Sequence of protein 2:
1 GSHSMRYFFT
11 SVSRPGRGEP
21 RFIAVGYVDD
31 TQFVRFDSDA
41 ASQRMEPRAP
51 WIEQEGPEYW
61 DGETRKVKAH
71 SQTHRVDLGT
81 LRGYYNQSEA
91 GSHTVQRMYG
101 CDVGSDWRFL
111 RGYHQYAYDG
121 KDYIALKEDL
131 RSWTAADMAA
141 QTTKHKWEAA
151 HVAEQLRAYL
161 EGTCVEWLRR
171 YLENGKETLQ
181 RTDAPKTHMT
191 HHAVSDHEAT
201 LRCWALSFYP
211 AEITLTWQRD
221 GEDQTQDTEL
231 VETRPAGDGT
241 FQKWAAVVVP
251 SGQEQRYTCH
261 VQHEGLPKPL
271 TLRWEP

Sequence of protein 1:
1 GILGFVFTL

This data describes a binding interaction between two proteins.

Interface contacts:
Residue L156 in protein 2 interacts with residue F7 in protein 1 (closest heavy-atom distance 3.9 Å).
Residue Y159 in protein 2 contacts residue I2 in protein 1 (closest heavy-atom distance 3.9 Å).
Residue K66 in protein 2 is in contact with residue G1 in protein 1 (closest heavy-atom distance 4.4 Å).
Residue K146 in protein 2 is in contact with residue L9 in protein 1 (closest heavy-atom distance 3.8 Å).
Residue R97 in protein 2 interacts with residue F7 in protein 1 (closest heavy-atom distance 3.5 Å).
Residue K66 in protein 2 is in contact with residue L3 in protein 1 (closest heavy-atom distance 3.6 Å).
Residue H70 in protein 2 interacts with residue F5 in protein 1 (closest heavy-atom distance 4.8 Å).
Residue H70 in protein 2 interacts with residue I2 in protein 1 (closest heavy-atom distance 3.8 Å).
Residue W147 in protein 2 contacts residue T8 in protein 1 (closest heavy-atom distance 3.1 Å).
Residue D77 in protein 2 contacts residue T8 in protein 1 (closest heavy-atom distance 3.5 Å).
Residue H70 in protein 2 is in contact with residue V6 in protein 1 (closest heavy-atom distance 3.5 Å).
Residue V76 in protein 2 is in contact with residue T8 in protein 1 (closest heavy-atom distance 3.9 Å).
Residue K66 in protein 2 contacts residue G4 in protein 1 (closest heavy-atom distance 3.7 Å).
Residue A69 in protein 2 is in contact with residue V6 in protein 1 (closest heavy-atom distance 3.9 Å).
Residue Y159 in protein 2 is in contact with residue G1 in protein 1 (closest heavy-atom distance 2.8 Å).
Residue L81 in protein 2 is in contact with residue L9 in protein 1 (closest heavy-atom distance 3.7 Å).
Residue Y99 in protein 2 interacts with residue I2 in protein 1 (closest heavy-atom distance 3.2 Å).
Residue W147 in protein 2 interacts with residue F7 in protein 1 (closest heavy-atom distance 3.7 Å).
Residue W167 in protein 2 is in contact with residue G1 in protein 1 (closest heavy-atom distance 3.4 Å).
Residue M45 in protein 2 interacts with residue I2 in protein 1 (closest heavy-atom distance 4.6 Å).
Residue T80 in protein 2 is in contact with residue L9 in protein 1 (closest heavy-atom distance 4.5 Å).
Residue W147 in protein 2 contacts residue L9 in protein 1 (closest heavy-atom distance 3.4 Å).
Residue V152 in protein 2 interacts with residue F7 in protein 1 (closest heavy-atom distance 3.8 Å).
Residue K66 in protein 2 is in contact with residue I2 in protein 1 (closest heavy-atom distance 2.8 Å).
Residue Y7 in protein 2 is in contact with residue I2 in protein 1 (closest heavy-atom distance 3.5 Å).
Residue R97 in protein 2 is in contact with residue L3 in protein 1 (closest heavy-atom distance 3.8 Å).
Residue T73 in protein 2 contacts residue T8 in protein 1 (closest heavy-atom distance 4.1 Å).
Residue V67 in protein 2 contacts residue I2 in protein 1 (closest heavy-atom distance 3.5 Å).
Residue Y116 in protein 2 is in contact with residue F7 in protein 1 (closest heavy-atom distance 4.3 Å).
Residue F9 in protein 2 interacts with residue I2 in protein 1 (closest heavy-atom distance 4.2 Å).
Residue Y116 in protein 2 is in contact with residue L9 in protein 1 (closest heavy-atom distance 3.8 Å).
Residue Y159 in protein 2 contacts residue F5 in protein 1 (closest heavy-atom distance 4.8 Å).
Residue I124 in protein 2 contacts residue L9 in protein 1 (closest heavy-atom distance 4.7 Å).
Residue Y171 in protein 2 interacts with residue G1 in protein 1 (closest heavy-atom distance 2.5 Å).
Residue E63 in protein 2 is in contact with residue I2 in protein 1 (closest heavy-atom distance 3.0 Å).
Residue Y84 in protein 2 interacts with residue L9 in protein 1 (closest heavy-atom distance 2.9 Å).
Residue H114 in protein 2 contacts residue L3 in protein 1 (closest heavy-atom distance 4.7 Å).
Residue Y159 in protein 2 is in contact with residue L3 in protein 1 (closest heavy-atom distance 3.3 Å).
Residue L156 in protein 2 is in contact with residue L3 in protein 1 (closest heavy-atom distance 3.8 Å).
Residue H70 in protein 2 interacts with residue L3 in protein 1 (closest heavy-atom distance 3.1 Å).
Residue Y123 in protein 2 interacts with residue L9 in protein 1 (closest heavy-atom distance 3.9 Å).
Residue Y59 in protein 2 interacts with residue G1 in protein 1 (closest heavy-atom distance 4.4 Å).
Residue D77 in protein 2 contacts residue F7 in protein 1 (closest heavy-atom distance 4.7 Å).
Residue E63 in protein 2 contacts residue G1 in protein 1 (closest heavy-atom distance 3.4 Å).
Residue Y7 in protein 2 contacts residue G1 in protein 1 (closest heavy-atom distance 3.1 Å).
Residue K146 in protein 2 is in contact with residue T8 in protein 1 (closest heavy-atom distance 3.0 Å).
Residue D77 in protein 2 is in contact with residue L9 in protein 1 (closest heavy-atom distance 2.7 Å).
Residue Q155 in protein 2 interacts with residue F5 in protein 1 (closest heavy-atom distance 3.5 Å).
Residue M5 in protein 2 interacts with residue G1 in protein 1 (closest heavy-atom distance 4.0 Å).
Residue T143 in protein 2 contacts residue L9 in protein 1 (closest heavy-atom distance 3.2 Å).
Residue T73 in protein 2 interacts with residue F7 in protein 1 (closest heavy-atom distance 3.2 Å).
Residue H114 in protein 2 contacts residue F7 in protein 1 (closest heavy-atom distance 3.9 Å).
Residue T73 in protein 2 contacts residue V6 in protein 1 (closest heavy-atom distance 3.2 Å).
Residue L156 in protein 2 is in contact with residue F5 in protein 1 (closest heavy-atom distance 3.9 Å).
Residue Y99 in protein 2 contacts residue L3 in protein 1 (closest heavy-atom distance 3.0 Å).
Residue K66 in protein 2 is in contact with residue V6 in protein 1 (closest heavy-atom distance 4.7 Å).